Sequence of protein 1:
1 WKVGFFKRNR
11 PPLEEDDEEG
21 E

Sequence of protein 2:
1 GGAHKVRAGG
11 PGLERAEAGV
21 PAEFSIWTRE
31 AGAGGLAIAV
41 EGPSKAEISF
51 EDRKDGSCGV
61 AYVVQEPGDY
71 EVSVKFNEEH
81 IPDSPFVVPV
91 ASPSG

The following describes two proteins that form a bound complex.

Interface contacts:
Residue A37 in protein 2 interacts with residue F5 in protein 1 (closest heavy-atom distance 4.7 Å).
Residue I38 in protein 2 is in contact with residue K7 in protein 1 (closest heavy-atom distance 4.0 Å).
Residue K54 in protein 2 interacts with residue P11 in protein 1 (closest heavy-atom distance 4.3 Å).
Residue S44 in protein 2 contacts residue W1 in protein 1 (closest heavy-atom distance 3.6 Å).
Residue A39 in protein 2 interacts with residue V3 in protein 1 (closest heavy-atom distance 3.5 Å).
Residue G35 in protein 2 interacts with residue K7 in protein 1 (closest heavy-atom distance 3.0 Å).
Residue F50 in protein 2 is in contact with residue F5 in protein 1 (closest heavy-atom distance 2.9 Å).
Residue G42 in protein 2 interacts with residue W1 in protein 1 (closest heavy-atom distance 3.7 Å).
Residue I48 in protein 2 interacts with residue G4 in protein 1 (closest heavy-atom distance 4.4 Å).
Residue G32 in protein 2 is in contact with residue N9 in protein 1 (closest heavy-atom distance 2.6 Å).
Residue G59 in protein 2 contacts residue K7 in protein 1 (closest heavy-atom distance 4.8 Å).
Residue I48 in protein 2 is in contact with residue F5 in protein 1 (closest heavy-atom distance 3.9 Å).
Residue F50 in protein 2 is in contact with residue F6 in protein 1 (closest heavy-atom distance 4.4 Å).
Residue G56 in protein 2 contacts residue N9 in protein 1 (closest heavy-atom distance 3.0 Å).
Residue R53 in protein 2 contacts residue N9 in protein 1 (closest heavy-atom distance 4.9 Å).
Residue F50 in protein 2 contacts residue K7 in protein 1 (closest heavy-atom distance 3.2 Å).
Residue L36 in protein 2 is in contact with residue K7 in protein 1 (closest heavy-atom distance 3.3 Å).
Residue V40 in protein 2 interacts with residue W1 in protein 1 (closest heavy-atom distance 4.4 Å).
Residue V40 in protein 2 contacts residue K2 in protein 1 (closest heavy-atom distance 4.0 Å).
Residue D55 in protein 2 contacts residue R10 in protein 1 (closest heavy-atom distance 4.8 Å).
Residue F76 in protein 2 is in contact with residue N9 in protein 1 (closest heavy-atom distance 4.7 Å).
Residue A39 in protein 2 interacts with residue G4 in protein 1 (closest heavy-atom distance 3.9 Å).
Residue D52 in protein 2 is in contact with residue R10 in protein 1 (closest heavy-atom distance 2.9 Å).
Residue E51 in protein 2 is in contact with residue K7 in protein 1 (closest heavy-atom distance 4.8 Å).
Residue G34 in protein 2 interacts with residue R10 in protein 1 (closest heavy-atom distance 4.9 Å).
Residue D52 in protein 2 interacts with residue K7 in protein 1 (closest heavy-atom distance 4.3 Å).
Residue E41 in protein 2 interacts with residue K2 in protein 1 (closest heavy-atom distance 4.4 Å).
Residue G35 in protein 2 interacts with residue F6 in protein 1 (closest heavy-atom distance 3.7 Å).
Residue A33 in protein 2 contacts residue R10 in protein 1 (closest heavy-atom distance 4.0 Å).
Residue L36 in protein 2 is in contact with residue R8 in protein 1 (closest heavy-atom distance 4.7 Å).
Residue A33 in protein 2 contacts residue N9 in protein 1 (closest heavy-atom distance 3.4 Å).
Residue R53 in protein 2 is in contact with residue R10 in protein 1 (closest heavy-atom distance 4.4 Å).
Residue S57 in protein 2 interacts with residue N9 in protein 1 (closest heavy-atom distance 5.0 Å).
Residue K54 in protein 2 contacts residue N9 in protein 1 (closest heavy-atom distance 4.7 Å).
Residue P43 in protein 2 is in contact with residue W1 in protein 1 (closest heavy-atom distance 4.9 Å).
Residue I38 in protein 2 is in contact with residue G4 in protein 1 (closest heavy-atom distance 3.4 Å).
Residue G34 in protein 2 contacts residue R8 in protein 1 (closest heavy-atom distance 4.7 Å).
Residue E41 in protein 2 is in contact with residue W1 in protein 1 (closest heavy-atom distance 3.8 Å).
Residue L36 in protein 2 contacts residue F5 in protein 1 (closest heavy-atom distance 4.1 Å).
Residue V40 in protein 2 is in contact with residue G4 in protein 1 (closest heavy-atom distance 5.0 Å).
Residue V40 in protein 2 interacts with residue V3 in protein 1 (closest heavy-atom distance 3.2 Å).
Residue K54 in protein 2 interacts with residue P12 in protein 1 (closest heavy-atom distance 3.8 Å).
Residue C58 in protein 2 contacts residue K7 in protein 1 (closest heavy-atom distance 3.5 Å).
Residue I38 in protein 2 is in contact with residue V3 in protein 1 (closest heavy-atom distance 4.8 Å).
Residue G35 in protein 2 is in contact with residue N9 in protein 1 (closest heavy-atom distance 3.6 Å).
Residue A33 in protein 2 contacts residue P11 in protein 1 (closest heavy-atom distance 4.6 Å).
Residue D52 in protein 2 interacts with residue R8 in protein 1 (closest heavy-atom distance 3.5 Å).
Residue G32 in protein 2 is in contact with residue R10 in protein 1 (closest heavy-atom distance 4.4 Å).
Residue A37 in protein 2 is in contact with residue F6 in protein 1 (closest heavy-atom distance 4.6 Å).
Residue T28 in protein 2 is in contact with residue N9 in protein 1 (closest heavy-atom distance 3.4 Å).
Residue G56 in protein 2 interacts with residue R10 in protein 1 (closest heavy-atom distance 4.8 Å).
Residue G35 in protein 2 contacts residue R8 in protein 1 (closest heavy-atom distance 3.6 Å).
Residue V60 in protein 2 is in contact with residue K7 in protein 1 (closest heavy-atom distance 2.9 Å).
Residue G34 in protein 2 interacts with residue N9 in protein 1 (closest heavy-atom distance 3.2 Å).
Residue A31 in protein 2 interacts with residue N9 in protein 1 (closest heavy-atom distance 4.7 Å).
Residue D55 in protein 2 contacts residue N9 in protein 1 (closest heavy-atom distance 4.7 Å).
Residue L36 in protein 2 contacts residue F6 in protein 1 (closest heavy-atom distance 3.5 Å).
Residue I38 in protein 2 contacts residue F5 in protein 1 (closest heavy-atom distance 3.2 Å).
Residue I48 in protein 2 interacts with residue V3 in protein 1 (closest heavy-atom distance 4.3 Å).
Residue K54 in protein 2 interacts with residue R10 in protein 1 (closest heavy-atom distance 3.2 Å).